Residue-level contacts at the interface:
Residue W423 in chain A is in contact with residue V44 in chain B (closest heavy-atom distance 4.8 Å).
Residue D418 in chain A contacts residue K52 in chain B (closest heavy-atom distance 5.0 Å).
Residue D418 in chain A interacts with residue K48 in chain B (closest heavy-atom distance 3.2 Å).
Residue T421 in chain A contacts residue A43 in chain B (closest heavy-atom distance 5.0 Å).
Residue T421 in chain A interacts with residue S45 in chain B (closest heavy-atom distance 3.1 Å).
Residue D418 in chain A contacts residue N46 in chain B (closest heavy-atom distance 3.3 Å).
Residue W423 in chain A contacts residue R78 in chain B (closest heavy-atom distance 4.9 Å).
Residue D422 in chain A contacts residue A47 in chain B (closest heavy-atom distance 5.0 Å).
Residue Y420 in chain A is in contact with residue N46 in chain B (closest heavy-atom distance 4.0 Å).
Residue E419 in chain A interacts with residue N46 in chain B (closest heavy-atom distance 3.7 Å).
Residue T421 in chain A interacts with residue A47 in chain B (closest heavy-atom distance 4.3 Å).
Residue T421 in chain A contacts residue N46 in chain B (closest heavy-atom distance 4.0 Å).
Residue W423 in chain A interacts with residue S45 in chain B (closest heavy-atom distance 4.6 Å).
Residue T421 in chain A is in contact with residue V44 in chain B (closest heavy-atom distance 3.7 Å).

This data describes a binding interaction between two proteins.

Sequence of chain B:
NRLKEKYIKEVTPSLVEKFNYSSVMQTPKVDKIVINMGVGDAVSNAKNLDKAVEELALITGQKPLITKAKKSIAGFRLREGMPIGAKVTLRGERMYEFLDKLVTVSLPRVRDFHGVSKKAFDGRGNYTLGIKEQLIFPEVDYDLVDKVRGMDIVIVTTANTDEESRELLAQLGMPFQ

Sequence of chain A:
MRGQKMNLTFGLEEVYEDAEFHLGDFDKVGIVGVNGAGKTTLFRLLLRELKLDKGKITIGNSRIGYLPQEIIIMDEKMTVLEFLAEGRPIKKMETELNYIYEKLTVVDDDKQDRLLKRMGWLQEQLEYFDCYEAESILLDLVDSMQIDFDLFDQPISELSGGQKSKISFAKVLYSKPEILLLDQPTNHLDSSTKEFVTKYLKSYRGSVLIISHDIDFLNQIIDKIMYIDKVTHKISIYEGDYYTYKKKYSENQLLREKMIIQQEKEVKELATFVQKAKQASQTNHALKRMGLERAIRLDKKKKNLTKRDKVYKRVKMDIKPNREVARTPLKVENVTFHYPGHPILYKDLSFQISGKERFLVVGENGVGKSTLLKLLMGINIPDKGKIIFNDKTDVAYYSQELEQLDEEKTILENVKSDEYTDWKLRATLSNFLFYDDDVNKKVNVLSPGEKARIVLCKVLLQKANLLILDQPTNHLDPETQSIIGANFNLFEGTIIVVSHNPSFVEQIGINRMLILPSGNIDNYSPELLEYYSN